This data describes a binding interaction between two proteins.

Residue-level contacts at the interface:
Residue K238 in chain A interacts with residue F306 in chain B (closest heavy-atom distance 3.7 Å).
Residue A334 in chain A is in contact with residue H14 in chain B (closest heavy-atom distance 3.8 Å).
Residue Q373 in chain A contacts residue D205 in chain B (closest heavy-atom distance 3.1 Å).
Residue V372 in chain A contacts residue I254 in chain B (closest heavy-atom distance 3.7 Å).
Residue L322 in chain A contacts residue V9 in chain B (closest heavy-atom distance 3.0 Å).
Residue K323 in chain A contacts residue T8 in chain B (closest heavy-atom distance 3.9 Å).
Residue R417 in chain A contacts residue T20 in chain B (closest heavy-atom distance 3.8 Å).
Residue L352 in chain A is in contact with residue H14 in chain B (closest heavy-atom distance 3.9 Å).
Residue H419 in chain A interacts with residue R16 in chain B (closest heavy-atom distance 3.4 Å).
Residue M330 in chain A is in contact with residue S12 in chain B (closest heavy-atom distance 3.0 Å).
Residue L421 in chain A contacts residue P13 in chain B (closest heavy-atom distance 3.8 Å).
Residue R417 in chain A is in contact with residue K18 in chain B (closest heavy-atom distance 3.7 Å).
Residue G369 in chain A is in contact with residue I254 in chain B (closest heavy-atom distance 3.7 Å).
Residue S411 in chain A is in contact with residue R16 in chain B (closest heavy-atom distance 3.3 Å).
Residue V249 in chain A is in contact with residue F306 in chain B (closest heavy-atom distance 3.8 Å).
Residue V324 in chain A is in contact with residue T8 in chain B (closest heavy-atom distance 3.8 Å).
Residue P415 in chain A is in contact with residue T21 in chain B (closest heavy-atom distance 3.2 Å).
Residue C365 in chain A contacts residue G119 in chain B (closest heavy-atom distance 3.9 Å).
Residue S411 in chain A interacts with residue P13 in chain B (closest heavy-atom distance 3.6 Å).
Residue R417 in chain A contacts residue R16 in chain B (closest heavy-atom distance 2.9 Å).
Residue R425 in chain A interacts with residue S12 in chain B (closest heavy-atom distance 2.9 Å).
Residue I366 in chain A interacts with residue T21 in chain B (closest heavy-atom distance 3.9 Å).
Residue A416 in chain A interacts with residue T21 in chain B (closest heavy-atom distance 3.8 Å).
Residue G332 in chain A interacts with residue S12 in chain B (closest heavy-atom distance 3.5 Å).
Residue E248 in chain A interacts with residue F306 in chain B (closest heavy-atom distance 2.8 Å).
Residue P415 in chain A contacts residue D19 in chain B (closest heavy-atom distance 3.3 Å).
Residue Q422 in chain A contacts residue S11 in chain B (closest heavy-atom distance 2.4 Å).
Residue S400 in chain A contacts residue I305 in chain B (closest heavy-atom distance 2.9 Å).
Residue V249 in chain A contacts residue G307 in chain B (closest heavy-atom distance 3.9 Å).
Residue F412 in chain A contacts residue A17 in chain B (closest heavy-atom distance 3.4 Å).
Residue I366 in chain A interacts with residue L118 in chain B (closest heavy-atom distance 3.4 Å).
Residue F412 in chain A is in contact with residue R16 in chain B (closest heavy-atom distance 3.6 Å).
Residue S251 in chain A is in contact with residue G307 in chain B (closest heavy-atom distance 3.4 Å).
Residue Q239 in chain A is in contact with residue F306 in chain B (closest heavy-atom distance 3.8 Å).
Residue A334 in chain A is in contact with residue S10 in chain B (closest heavy-atom distance 3.7 Å).
Residue P376 in chain A contacts residue F306 in chain B (closest heavy-atom distance 3.9 Å).
Residue N364 in chain A is in contact with residue L118 in chain B (closest heavy-atom distance 3.6 Å).
Residue N378 in chain A interacts with residue K304 in chain B (closest heavy-atom distance 3.8 Å).
Residue G332 in chain A interacts with residue H14 in chain B (closest heavy-atom distance 3.1 Å).
Residue P329 in chain A contacts residue H14 in chain B (closest heavy-atom distance 2.5 Å).
Residue N378 in chain A contacts residue P303 in chain B (closest heavy-atom distance 3.4 Å).
Residue N367 in chain A interacts with residue Y249 in chain B (closest heavy-atom distance 3.1 Å).
Residue N367 in chain A contacts residue I254 in chain B (closest heavy-atom distance 2.9 Å).
Residue M380 in chain A contacts residue E298 in chain B (closest heavy-atom distance 3.4 Å).
Residue P415 in chain A is in contact with residue T20 in chain B (closest heavy-atom distance 3.7 Å).
Residue M330 in chain A contacts residue P13 in chain B (closest heavy-atom distance 3.6 Å).
Residue K323 in chain A is in contact with residue H14 in chain B (closest heavy-atom distance 3.0 Å).
Residue P329 in chain A is in contact with residue I15 in chain B (closest heavy-atom distance 3.8 Å).
Residue N364 in chain A is in contact with residue G117 in chain B (closest heavy-atom distance 3.7 Å).
Residue K323 in chain A interacts with residue V9 in chain B (closest heavy-atom distance 2.8 Å).
Residue I366 in chain A is in contact with residue A250 in chain B (closest heavy-atom distance 3.5 Å).
Residue I359 in chain A contacts residue I15 in chain B (closest heavy-atom distance 3.4 Å).
Residue R417 in chain A interacts with residue A17 in chain B (closest heavy-atom distance 3.5 Å).
Residue I325 in chain A interacts with residue H14 in chain B (closest heavy-atom distance 3.5 Å).
Residue M377 in chain A contacts residue F306 in chain B (closest heavy-atom distance 3.8 Å).
Residue C365 in chain A is in contact with residue L118 in chain B (closest heavy-atom distance 3.5 Å).
Residue F412 in chain A interacts with residue I15 in chain B (closest heavy-atom distance 3.8 Å).
Residue Y242 in chain A is in contact with residue F306 in chain B (closest heavy-atom distance 3.6 Å).
Residue L322 in chain A interacts with residue T8 in chain B (closest heavy-atom distance 3.7 Å).
Residue I366 in chain A contacts residue Y249 in chain B (closest heavy-atom distance 3.3 Å).

Sequence of chain A:
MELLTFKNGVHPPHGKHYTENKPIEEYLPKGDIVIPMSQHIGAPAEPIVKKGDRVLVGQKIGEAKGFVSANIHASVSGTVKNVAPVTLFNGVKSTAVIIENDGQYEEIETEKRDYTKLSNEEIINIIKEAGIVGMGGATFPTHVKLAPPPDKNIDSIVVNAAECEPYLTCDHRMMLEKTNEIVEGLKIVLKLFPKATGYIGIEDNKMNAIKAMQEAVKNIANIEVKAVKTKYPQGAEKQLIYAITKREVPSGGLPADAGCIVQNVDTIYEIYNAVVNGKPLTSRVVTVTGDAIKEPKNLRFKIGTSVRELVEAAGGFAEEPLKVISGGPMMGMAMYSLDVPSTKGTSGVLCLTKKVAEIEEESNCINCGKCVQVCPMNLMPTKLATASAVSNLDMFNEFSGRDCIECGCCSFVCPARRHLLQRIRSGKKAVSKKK

Sequence of chain B:
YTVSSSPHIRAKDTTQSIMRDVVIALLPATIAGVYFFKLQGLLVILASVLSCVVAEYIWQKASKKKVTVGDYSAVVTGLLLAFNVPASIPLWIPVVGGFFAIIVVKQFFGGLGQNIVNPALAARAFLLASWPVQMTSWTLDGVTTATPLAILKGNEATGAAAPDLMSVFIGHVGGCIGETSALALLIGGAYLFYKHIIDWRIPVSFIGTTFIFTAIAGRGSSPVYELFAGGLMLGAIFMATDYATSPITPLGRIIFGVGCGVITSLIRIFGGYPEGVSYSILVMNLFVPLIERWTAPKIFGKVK